Sequence of chain A:
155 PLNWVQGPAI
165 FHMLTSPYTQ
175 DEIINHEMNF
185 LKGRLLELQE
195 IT

Residue-level contacts at the interface:
Residue R188 in chain A contacts residue L216 in chain B (closest heavy-atom distance 3.9 Å).
Residue G161 in chain A is in contact with residue D197 in chain B (closest heavy-atom distance 2.4 Å).
Residue G161 in chain A interacts with residue M199 in chain B (closest heavy-atom distance 4.1 Å).
Residue L185 in chain A interacts with residue L220 in chain B (closest heavy-atom distance 4.2 Å).
Residue W158 in chain A is in contact with residue M199 in chain B (closest heavy-atom distance 3.9 Å).
Residue R188 in chain A is in contact with residue L209 in chain B (closest heavy-atom distance 4.6 Å).
Residue N157 in chain A contacts residue M199 in chain B (closest heavy-atom distance 3.5 Å).
Residue N157 in chain A is in contact with residue T200 in chain B (closest heavy-atom distance 3.7 Å).
Residue V159 in chain A contacts residue Q205 in chain B (closest heavy-atom distance 3.7 Å).
Residue M182 in chain A interacts with residue L223 in chain B (closest heavy-atom distance 3.6 Å).
Residue P155 in chain A contacts residue P202 in chain B (closest heavy-atom distance 4.2 Å).
Residue E181 in chain A interacts with residue L223 in chain B (closest heavy-atom distance 4.1 Å).
Residue P162 in chain A interacts with residue V195 in chain B (closest heavy-atom distance 3.7 Å).
Residue V159 in chain A is in contact with residue D197 in chain B (closest heavy-atom distance 4.0 Å).
Residue T196 in chain A contacts residue I213 in chain B (closest heavy-atom distance 3.8 Å).
Residue R188 in chain A is in contact with residue E212 in chain B (closest heavy-atom distance 3.3 Å).
Residue P155 in chain A is in contact with residue S201 in chain B (closest heavy-atom distance 3.9 Å).
Residue V159 in chain A interacts with residue S201 in chain B (closest heavy-atom distance 3.3 Å).
Residue A163 in chain A interacts with residue V195 in chain B (closest heavy-atom distance 4.2 Å).
Residue L189 in chain A is in contact with residue L220 in chain B (closest heavy-atom distance 3.8 Å).
Residue L185 in chain A interacts with residue L223 in chain B (closest heavy-atom distance 3.7 Å).
Residue E181 in chain A contacts residue K219 in chain B (closest heavy-atom distance 3.9 Å).
Residue W158 in chain A is in contact with residue T200 in chain B (closest heavy-atom distance 4.3 Å).
Residue N157 in chain A interacts with residue F203 in chain B (closest heavy-atom distance 3.4 Å).
Residue L185 in chain A interacts with residue K219 in chain B (closest heavy-atom distance 3.9 Å).
Residue R188 in chain A interacts with residue F196 in chain B (closest heavy-atom distance 3.7 Å).
Residue P162 in chain A interacts with residue M199 in chain B (closest heavy-atom distance 4.3 Å).
Residue P162 in chain A interacts with residue E212 in chain B (closest heavy-atom distance 3.3 Å).
Residue V159 in chain A is in contact with residue T204 in chain B (closest heavy-atom distance 4.5 Å).
Residue L192 in chain A contacts residue L209 in chain B (closest heavy-atom distance 4.0 Å).
Residue L156 in chain A interacts with residue T200 in chain B (closest heavy-atom distance 3.9 Å).
Residue L156 in chain A is in contact with residue S201 in chain B (closest heavy-atom distance 4.1 Å).
Residue L189 in chain A contacts residue K217 in chain B (closest heavy-atom distance 4.4 Å).
Residue H166 in chain A is in contact with residue V195 in chain B (closest heavy-atom distance 4.4 Å).
Residue L185 in chain A is in contact with residue L216 in chain B (closest heavy-atom distance 3.7 Å).
Residue I195 in chain A contacts residue L209 in chain B (closest heavy-atom distance 3.9 Å).
Residue V159 in chain A is in contact with residue L198 in chain B (closest heavy-atom distance 3.6 Å).
Residue H166 in chain A interacts with residue A194 in chain B (closest heavy-atom distance 3.4 Å).
Residue N157 in chain A contacts residue S201 in chain B (closest heavy-atom distance 3.3 Å).
Residue I164 in chain A is in contact with residue V195 in chain B (closest heavy-atom distance 3.2 Å).
Residue N157 in chain A is in contact with residue T204 in chain B (closest heavy-atom distance 4.6 Å).
Residue L189 in chain A is in contact with residue L216 in chain B (closest heavy-atom distance 4.0 Å).
Residue P162 in chain A is in contact with residue F196 in chain B (closest heavy-atom distance 4.3 Å).
Residue L192 in chain A interacts with residue E212 in chain B (closest heavy-atom distance 3.3 Å).
Residue Q160 in chain A contacts residue D197 in chain B (closest heavy-atom distance 2.8 Å).
Residue V159 in chain A is in contact with residue V208 in chain B (closest heavy-atom distance 4.0 Å).
Residue G161 in chain A is in contact with residue E212 in chain B (closest heavy-atom distance 4.4 Å).
Residue M182 in chain A is in contact with residue Q224 in chain B (closest heavy-atom distance 3.7 Å).
Residue G161 in chain A contacts residue F196 in chain B (closest heavy-atom distance 3.7 Å).
Residue V159 in chain A is in contact with residue M199 in chain B (closest heavy-atom distance 3.1 Å).
Residue G161 in chain A contacts residue L198 in chain B (closest heavy-atom distance 4.4 Å).
Residue Q160 in chain A interacts with residue Q205 in chain B (closest heavy-atom distance 4.1 Å).
Residue Q160 in chain A interacts with residue L198 in chain B (closest heavy-atom distance 3.3 Å).
Residue Q160 in chain A contacts residue F196 in chain B (closest heavy-atom distance 3.3 Å).
Residue F165 in chain A interacts with residue A194 in chain B (closest heavy-atom distance 4.0 Å).
Residue N157 in chain A is in contact with residue P202 in chain B (closest heavy-atom distance 3.5 Å).
Residue L192 in chain A is in contact with residue I213 in chain B (closest heavy-atom distance 3.7 Å).
Residue Q160 in chain A is in contact with residue V208 in chain B (closest heavy-atom distance 4.6 Å).
Residue I164 in chain A contacts residue A194 in chain B (closest heavy-atom distance 3.1 Å).
Residue A163 in chain A is in contact with residue F196 in chain B (closest heavy-atom distance 3.6 Å).

This data describes a binding interaction between two proteins.

Sequence of chain B:
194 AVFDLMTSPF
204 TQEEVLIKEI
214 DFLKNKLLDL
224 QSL